The following describes two proteins that form a bound complex.

Sequence of chain A:
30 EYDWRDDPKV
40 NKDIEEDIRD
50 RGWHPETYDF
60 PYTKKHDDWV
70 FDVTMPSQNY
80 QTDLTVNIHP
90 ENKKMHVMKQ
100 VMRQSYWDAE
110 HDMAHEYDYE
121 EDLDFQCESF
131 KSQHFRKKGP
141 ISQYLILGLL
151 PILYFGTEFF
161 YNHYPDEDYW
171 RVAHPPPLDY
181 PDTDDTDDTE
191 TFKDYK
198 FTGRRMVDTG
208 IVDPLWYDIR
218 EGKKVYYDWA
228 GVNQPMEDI

Sequence of chain B:
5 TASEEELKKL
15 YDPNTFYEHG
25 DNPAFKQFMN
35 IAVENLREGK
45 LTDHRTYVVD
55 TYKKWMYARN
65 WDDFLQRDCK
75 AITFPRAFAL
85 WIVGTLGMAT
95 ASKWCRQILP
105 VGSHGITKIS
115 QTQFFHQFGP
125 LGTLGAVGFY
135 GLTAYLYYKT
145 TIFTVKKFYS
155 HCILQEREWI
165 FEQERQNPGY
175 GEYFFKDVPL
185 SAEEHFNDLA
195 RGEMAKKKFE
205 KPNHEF

Residue-level contacts at the interface:
Residue N162 in chain A interacts with residue Y174 in chain B (closest heavy-atom distance 5.0 Å).
Residue E167 in chain A interacts with residue Y174 in chain B (closest heavy-atom distance 3.8 Å).
Residue H163 in chain A interacts with residue Y174 in chain B (closest heavy-atom distance 3.6 Å).
Residue I236 in chain A interacts with residue D181 in chain B (closest heavy-atom distance 4.5 Å).
Residue I236 in chain A is in contact with residue F179 in chain B (closest heavy-atom distance 3.6 Å).
Residue R171 in chain A contacts residue E176 in chain B (closest heavy-atom distance 2.8 Å).
Residue I236 in chain A is in contact with residue K180 in chain B (closest heavy-atom distance 3.8 Å).
Residue E167 in chain A contacts residue E176 in chain B (closest heavy-atom distance 3.0 Å).
Residue R171 in chain A is in contact with residue Y174 in chain B (closest heavy-atom distance 3.0 Å).
Residue D235 in chain A interacts with residue K180 in chain B (closest heavy-atom distance 3.5 Å).
Residue D168 in chain A is in contact with residue E176 in chain B (closest heavy-atom distance 4.4 Å).